Sequence of chain A:
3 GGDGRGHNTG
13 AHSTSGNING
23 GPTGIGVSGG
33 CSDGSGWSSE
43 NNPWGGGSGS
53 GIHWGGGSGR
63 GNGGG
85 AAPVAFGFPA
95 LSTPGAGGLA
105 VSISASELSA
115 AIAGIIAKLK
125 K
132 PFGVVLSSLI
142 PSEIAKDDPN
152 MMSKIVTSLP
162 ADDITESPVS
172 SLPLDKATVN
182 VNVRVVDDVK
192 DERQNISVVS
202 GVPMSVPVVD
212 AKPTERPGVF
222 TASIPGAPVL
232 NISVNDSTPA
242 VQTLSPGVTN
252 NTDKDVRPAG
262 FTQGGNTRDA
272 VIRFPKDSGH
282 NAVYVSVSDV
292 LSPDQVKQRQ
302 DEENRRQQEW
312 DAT

These two protein chains interact to form a complex.

Contacts between the two chains:
Residue N304 in chain B is in contact with residue G26 in chain A (closest heavy-atom distance 4.3 Å).
Residue Y102 in chain B is in contact with residue G61 in chain A (closest heavy-atom distance 3.5 Å).
Residue D107 in chain B interacts with residue H55 in chain A (closest heavy-atom distance 3.8 Å).
Residue G119 in chain B is in contact with residue R62 in chain A (closest heavy-atom distance 2.6 Å).
Residue G120 in chain B is in contact with residue G63 in chain A (closest heavy-atom distance 2.6 Å).
Residue Y58 in chain B is in contact with residue W56 in chain A (closest heavy-atom distance 4.0 Å).
Residue R82 in chain B is in contact with residue G61 in chain A (closest heavy-atom distance 3.6 Å).
Residue G119 in chain B interacts with residue G63 in chain A (closest heavy-atom distance 2.5 Å).
Residue Y106 in chain B contacts residue G61 in chain A (closest heavy-atom distance 3.2 Å).
Residue Y106 in chain B is in contact with residue G58 in chain A (closest heavy-atom distance 3.5 Å).
Residue D113 in chain B is in contact with residue R62 in chain A (closest heavy-atom distance 3.5 Å).
Residue D113 in chain B interacts with residue S60 in chain A (closest heavy-atom distance 3.0 Å).
Residue T245 in chain B contacts residue T239 in chain A (closest heavy-atom distance 3.8 Å).
Residue K89 in chain B contacts residue S52 in chain A (closest heavy-atom distance 2.6 Å).
Residue A123 in chain B contacts residue G63 in chain A (closest heavy-atom distance 4.0 Å).
Residue Y102 in chain B interacts with residue G57 in chain A (closest heavy-atom distance 3.2 Å).
Residue D113 in chain B is in contact with residue G59 in chain A (closest heavy-atom distance 4.0 Å).
Residue Y32 in chain B contacts residue N64 in chain A (closest heavy-atom distance 3.9 Å).
Residue F244 in chain B is in contact with residue A86 in chain A (closest heavy-atom distance 3.9 Å).
Residue E117 in chain B interacts with residue R62 in chain A (closest heavy-atom distance 3.0 Å).
Residue K243 in chain B interacts with residue A85 in chain A (closest heavy-atom distance 4.1 Å).
Residue G268 in chain B contacts residue I27 in chain A (closest heavy-atom distance 4.2 Å).
Residue F303 in chain B is in contact with residue G26 in chain A (closest heavy-atom distance 3.1 Å).
Residue F118 in chain B interacts with residue N64 in chain A (closest heavy-atom distance 4.0 Å).
Residue F244 in chain B is in contact with residue S238 in chain A (closest heavy-atom distance 2.9 Å).
Residue D266 in chain B interacts with residue I27 in chain A (closest heavy-atom distance 4.3 Å).
Residue Y22 in chain B contacts residue G66 in chain A (closest heavy-atom distance 3.8 Å).
Residue K46 in chain B contacts residue W56 in chain A (closest heavy-atom distance 3.8 Å).
Residue M114 in chain B is in contact with residue S60 in chain A (closest heavy-atom distance 3.5 Å).
Residue D121 in chain B contacts residue G63 in chain A (closest heavy-atom distance 3.0 Å).
Residue D113 in chain B interacts with residue G61 in chain A (closest heavy-atom distance 2.9 Å).
Residue F303 in chain B is in contact with residue I27 in chain A (closest heavy-atom distance 4.1 Å).
Residue M38 in chain B is in contact with residue G66 in chain A (closest heavy-atom distance 2.9 Å).
Residue G119 in chain B is in contact with residue N64 in chain A (closest heavy-atom distance 4.2 Å).
Residue R132 in chain B interacts with residue G61 in chain A (closest heavy-atom distance 2.5 Å).
Residue L115 in chain B is in contact with residue S60 in chain A (closest heavy-atom distance 3.4 Å).
Residue F303 in chain B interacts with residue T25 in chain A (closest heavy-atom distance 4.3 Å).
Residue G33 in chain B is in contact with residue G67 in chain A (closest heavy-atom distance 3.9 Å).
Residue K89 in chain B interacts with residue I54 in chain A (closest heavy-atom distance 3.8 Å).
Residue F118 in chain B interacts with residue R62 in chain A (closest heavy-atom distance 4.1 Å).
Residue E48 in chain B interacts with residue W56 in chain A (closest heavy-atom distance 3.3 Å).
Residue F244 in chain B is in contact with residue T239 in chain A (closest heavy-atom distance 2.4 Å).
Residue Y22 in chain B is in contact with residue G65 in chain A (closest heavy-atom distance 4.2 Å).
Residue F244 in chain B is in contact with residue A85 in chain A (closest heavy-atom distance 4.0 Å).
Residue Q60 in chain B interacts with residue W56 in chain A (closest heavy-atom distance 2.7 Å).
Residue E117 in chain B contacts residue G65 in chain A (closest heavy-atom distance 3.5 Å).
Residue S95 in chain B is in contact with residue I54 in chain A (closest heavy-atom distance 3.6 Å).
Residue K89 in chain B is in contact with residue G53 in chain A (closest heavy-atom distance 3.8 Å).
Residue D121 in chain B contacts residue N64 in chain A (closest heavy-atom distance 4.1 Å).
Residue R140 in chain B contacts residue H55 in chain A (closest heavy-atom distance 3.2 Å).
Residue M38 in chain B interacts with residue G67 in chain A (closest heavy-atom distance 3.3 Å).
Residue Y302 in chain B interacts with residue I27 in chain A (closest heavy-atom distance 3.4 Å).
Residue Y302 in chain B is in contact with residue G26 in chain A (closest heavy-atom distance 3.9 Å).
Residue Y106 in chain B is in contact with residue G59 in chain A (closest heavy-atom distance 4.2 Å).
Residue F85 in chain B interacts with residue W56 in chain A (closest heavy-atom distance 4.2 Å).
Residue Y106 in chain B is in contact with residue S60 in chain A (closest heavy-atom distance 4.3 Å).
Residue N246 in chain B contacts residue A85 in chain A (closest heavy-atom distance 4.0 Å).
Residue E48 in chain B contacts residue G53 in chain A (closest heavy-atom distance 3.6 Å).
Residue E117 in chain B is in contact with residue G66 in chain A (closest heavy-atom distance 3.9 Å).
Residue D266 in chain B is in contact with residue G28 in chain A (closest heavy-atom distance 2.8 Å).

Sequence of chain B:
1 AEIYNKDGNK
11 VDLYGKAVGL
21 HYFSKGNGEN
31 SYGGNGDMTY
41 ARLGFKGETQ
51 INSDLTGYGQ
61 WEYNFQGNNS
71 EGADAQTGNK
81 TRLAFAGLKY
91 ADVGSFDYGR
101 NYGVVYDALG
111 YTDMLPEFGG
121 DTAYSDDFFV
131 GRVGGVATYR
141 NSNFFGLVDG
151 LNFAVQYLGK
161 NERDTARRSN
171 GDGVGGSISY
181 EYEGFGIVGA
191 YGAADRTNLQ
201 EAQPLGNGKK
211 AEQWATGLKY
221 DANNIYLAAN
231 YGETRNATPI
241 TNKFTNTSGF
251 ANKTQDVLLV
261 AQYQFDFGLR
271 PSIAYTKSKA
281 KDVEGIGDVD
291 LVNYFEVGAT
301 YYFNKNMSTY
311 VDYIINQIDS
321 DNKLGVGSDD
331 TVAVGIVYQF